The following describes two proteins that form a bound complex.

Sequence of protein 1:
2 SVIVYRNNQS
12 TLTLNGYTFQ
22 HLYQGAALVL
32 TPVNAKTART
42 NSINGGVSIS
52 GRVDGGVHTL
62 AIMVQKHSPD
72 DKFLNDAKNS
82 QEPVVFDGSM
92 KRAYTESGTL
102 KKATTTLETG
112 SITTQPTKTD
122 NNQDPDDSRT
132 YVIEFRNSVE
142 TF

Contacts between the two chains:
Residue G26 in protein 2 is in contact with residue N122 in protein 1 (closest heavy-atom distance 2.8 Å).
Residue Q10 in protein 2 contacts residue D121 in protein 1 (closest heavy-atom distance 3.8 Å).
Residue R40 in protein 2 interacts with residue T110 in protein 1 (closest heavy-atom distance 3.1 Å).
Residue E141 in protein 2 is in contact with residue N76 in protein 1 (closest heavy-atom distance 3.4 Å).
Residue E97 in protein 2 contacts residue P70 in protein 1 (closest heavy-atom distance 3.2 Å).
Residue R40 in protein 2 contacts residue G111 in protein 1 (closest heavy-atom distance 3.4 Å).
Residue S2 in protein 2 interacts with residue H22 in protein 1 (closest heavy-atom distance 3.0 Å).
Residue P33 in protein 2 contacts residue P117 in protein 1 (closest heavy-atom distance 3.2 Å).
Residue V48 in protein 2 is in contact with residue T110 in protein 1 (closest heavy-atom distance 3.6 Å).
Residue E141 in protein 2 interacts with residue H68 in protein 1 (closest heavy-atom distance 3.8 Å).
Residue N42 in protein 2 is in contact with residue R137 in protein 1 (closest heavy-atom distance 3.3 Å).
Residue T38 in protein 2 is in contact with residue I113 in protein 1 (closest heavy-atom distance 3.1 Å).
Residue S2 in protein 2 contacts residue P70 in protein 1 (closest heavy-atom distance 3.5 Å).
Residue A28 in protein 2 interacts with residue N123 in protein 1 (closest heavy-atom distance 3.8 Å).
Residue F143 in protein 2 interacts with residue H68 in protein 1 (closest heavy-atom distance 3.8 Å).
Residue S2 in protein 2 is in contact with residue S69 in protein 1 (closest heavy-atom distance 2.8 Å).
Residue K37 in protein 2 is in contact with residue I113 in protein 1 (closest heavy-atom distance 3.3 Å).
Residue G56 in protein 2 contacts residue Q116 in protein 1 (closest heavy-atom distance 2.4 Å).
Residue Y6 in protein 2 is in contact with residue K67 in protein 1 (closest heavy-atom distance 3.1 Å).
Residue P33 in protein 2 interacts with residue T118 in protein 1 (closest heavy-atom distance 3.8 Å).
Residue T38 in protein 2 is in contact with residue P84 in protein 1 (closest heavy-atom distance 3.7 Å).
Residue F143 in protein 2 contacts residue K73 in protein 1 (closest heavy-atom distance 3.7 Å).
Residue R40 in protein 2 interacts with residue E135 in protein 1 (closest heavy-atom distance 2.4 Å).
Residue Y6 in protein 2 interacts with residue H68 in protein 1 (closest heavy-atom distance 3.1 Å).
Residue F143 in protein 2 is in contact with residue D72 in protein 1 (closest heavy-atom distance 2.9 Å).
Residue T38 in protein 2 is in contact with residue S112 in protein 1 (closest heavy-atom distance 2.6 Å).
Residue L29 in protein 2 contacts residue D121 in protein 1 (closest heavy-atom distance 2.8 Å).
Residue G46 in protein 2 contacts residue R137 in protein 1 (closest heavy-atom distance 2.5 Å).
Residue R40 in protein 2 interacts with residue S112 in protein 1 (closest heavy-atom distance 2.8 Å).
Residue Y95 in protein 2 contacts residue H68 in protein 1 (closest heavy-atom distance 3.8 Å).
Residue L31 in protein 2 contacts residue K119 in protein 1 (closest heavy-atom distance 2.7 Å).
Residue A104 in protein 2 is in contact with residue H68 in protein 1 (closest heavy-atom distance 3.3 Å).
Residue S43 in protein 2 contacts residue V54 in protein 1 (closest heavy-atom distance 3.5 Å).
Residue S11 in protein 2 is in contact with residue D121 in protein 1 (closest heavy-atom distance 2.7 Å).
Residue Q25 in protein 2 interacts with residue Q124 in protein 1 (closest heavy-atom distance 2.4 Å).
Residue A27 in protein 2 interacts with residue N122 in protein 1 (closest heavy-atom distance 2.8 Å).
Residue E141 in protein 2 is in contact with residue K119 in protein 1 (closest heavy-atom distance 3.0 Å).
Residue T32 in protein 2 is in contact with residue T118 in protein 1 (closest heavy-atom distance 3.2 Å).
Residue K37 in protein 2 interacts with residue K79 in protein 1 (closest heavy-atom distance 2.5 Å).
Residue E141 in protein 2 contacts residue N80 in protein 1 (closest heavy-atom distance 3.8 Å).
Residue Q25 in protein 2 is in contact with residue N123 in protein 1 (closest heavy-atom distance 3.6 Å).
Residue E141 in protein 2 is in contact with residue R130 in protein 1 (closest heavy-atom distance 3.2 Å).
Residue N42 in protein 2 interacts with residue D55 in protein 1 (closest heavy-atom distance 3.2 Å).
Residue I44 in protein 2 contacts residue V54 in protein 1 (closest heavy-atom distance 3.6 Å).
Residue Q10 in protein 2 contacts residue N123 in protein 1 (closest heavy-atom distance 3.0 Å).
Residue S2 in protein 2 contacts residue Q66 in protein 1 (closest heavy-atom distance 2.4 Å).
Residue V30 in protein 2 contacts residue T120 in protein 1 (closest heavy-atom distance 3.7 Å).
Residue T38 in protein 2 interacts with residue T114 in protein 1 (closest heavy-atom distance 3.8 Å).
Residue A36 in protein 2 contacts residue T114 in protein 1 (closest heavy-atom distance 3.1 Å).
Residue K37 in protein 2 interacts with residue Q116 in protein 1 (closest heavy-atom distance 3.2 Å).
Residue R93 in protein 2 interacts with residue D121 in protein 1 (closest heavy-atom distance 3.7 Å).
Residue V30 in protein 2 interacts with residue K119 in protein 1 (closest heavy-atom distance 3.6 Å).
Residue R93 in protein 2 interacts with residue K67 in protein 1 (closest heavy-atom distance 3.0 Å).
Residue P33 in protein 2 is in contact with residue Q116 in protein 1 (closest heavy-atom distance 3.5 Å).
Residue V140 in protein 2 interacts with residue N80 in protein 1 (closest heavy-atom distance 3.4 Å).
Residue Y24 in protein 2 interacts with residue N123 in protein 1 (closest heavy-atom distance 2.9 Å).
Residue R40 in protein 2 interacts with residue R137 in protein 1 (closest heavy-atom distance 3.8 Å).
Residue K37 in protein 2 contacts residue T114 in protein 1 (closest heavy-atom distance 2.3 Å).
Residue G26 in protein 2 contacts residue Q124 in protein 1 (closest heavy-atom distance 3.8 Å).
Residue G26 in protein 2 contacts residue N123 in protein 1 (closest heavy-atom distance 3.0 Å).

Sequence of protein 2:
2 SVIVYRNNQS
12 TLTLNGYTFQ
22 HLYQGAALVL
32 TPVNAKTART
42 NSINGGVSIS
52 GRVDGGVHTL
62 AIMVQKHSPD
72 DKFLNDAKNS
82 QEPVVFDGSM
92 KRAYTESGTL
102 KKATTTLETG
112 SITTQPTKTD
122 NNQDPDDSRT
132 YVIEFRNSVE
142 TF